Sequence of the first protein:
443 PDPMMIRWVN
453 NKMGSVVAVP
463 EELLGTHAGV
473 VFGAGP

Sequence of the second protein:
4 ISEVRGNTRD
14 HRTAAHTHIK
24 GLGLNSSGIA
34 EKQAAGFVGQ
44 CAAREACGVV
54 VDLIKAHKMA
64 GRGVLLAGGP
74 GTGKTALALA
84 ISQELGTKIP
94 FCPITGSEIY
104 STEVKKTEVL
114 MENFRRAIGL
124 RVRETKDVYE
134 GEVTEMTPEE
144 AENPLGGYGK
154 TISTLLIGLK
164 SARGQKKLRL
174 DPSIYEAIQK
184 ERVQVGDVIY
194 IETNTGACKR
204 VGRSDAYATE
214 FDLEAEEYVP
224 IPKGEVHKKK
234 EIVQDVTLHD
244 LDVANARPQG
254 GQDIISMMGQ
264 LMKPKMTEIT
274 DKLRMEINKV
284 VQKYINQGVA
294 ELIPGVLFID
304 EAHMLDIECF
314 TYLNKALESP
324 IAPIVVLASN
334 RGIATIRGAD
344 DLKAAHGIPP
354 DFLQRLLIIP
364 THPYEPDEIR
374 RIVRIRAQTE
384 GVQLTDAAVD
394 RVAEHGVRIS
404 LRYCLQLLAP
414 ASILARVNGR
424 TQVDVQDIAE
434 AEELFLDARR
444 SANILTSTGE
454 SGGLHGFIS

This data describes a binding interaction between two proteins.

Interface contacts:
Residue S176 in the second protein is in contact with residue W450 in the first protein (closest heavy-atom distance 4.2 Å).
Residue I181 in the second protein interacts with residue V473 in the first protein (closest heavy-atom distance 3.8 Å).
Residue P141 in the second protein contacts residue F474 in the first protein (closest heavy-atom distance 3.7 Å).
Residue T154 in the second protein is in contact with residue V459 in the first protein (closest heavy-atom distance 3.4 Å).
Residue P141 in the second protein contacts residue G475 in the first protein (closest heavy-atom distance 4.5 Å).
Residue L148 in the second protein is in contact with residue V458 in the first protein (closest heavy-atom distance 4.5 Å).
Residue Y178 in the second protein contacts residue I448 in the first protein (closest heavy-atom distance 3.6 Å).
Residue G152 in the second protein contacts residue V461 in the first protein (closest heavy-atom distance 2.7 Å).
Residue Q182 in the second protein is in contact with residue V473 in the first protein (closest heavy-atom distance 3.8 Å).
Residue Y151 in the second protein contacts residue P443 in the first protein (closest heavy-atom distance 4.2 Å).
Residue T154 in the second protein interacts with residue A460 in the first protein (closest heavy-atom distance 4.4 Å).
Residue S156 in the second protein interacts with residue V458 in the first protein (closest heavy-atom distance 3.8 Å).
Residue K153 in the second protein is in contact with residue A460 in the first protein (closest heavy-atom distance 3.6 Å).
Residue Y151 in the second protein contacts residue M447 in the first protein (closest heavy-atom distance 4.5 Å).
Residue G152 in the second protein is in contact with residue P462 in the first protein (closest heavy-atom distance 4.2 Å).
Residue I155 in the second protein is in contact with residue V458 in the first protein (closest heavy-atom distance 3.7 Å).
Residue Y151 in the second protein interacts with residue A460 in the first protein (closest heavy-atom distance 3.6 Å).
Residue Y178 in the second protein is in contact with residue V473 in the first protein (closest heavy-atom distance 4.3 Å).
Residue S176 in the second protein interacts with residue V459 in the first protein (closest heavy-atom distance 4.6 Å).
Residue S156 in the second protein interacts with residue S457 in the first protein (closest heavy-atom distance 3.3 Å).
Residue P175 in the second protein contacts residue V459 in the first protein (closest heavy-atom distance 3.6 Å).
Residue I155 in the second protein contacts residue V459 in the first protein (closest heavy-atom distance 3.1 Å).
Residue Y151 in the second protein is in contact with residue R449 in the first protein (closest heavy-atom distance 3.1 Å).
Residue Y151 in the second protein contacts residue V461 in the first protein (closest heavy-atom distance 3.4 Å).
Residue G152 in the second protein contacts residue E463 in the first protein (closest heavy-atom distance 4.1 Å).
Residue I155 in the second protein is in contact with residue F474 in the first protein (closest heavy-atom distance 3.4 Å).
Residue P175 in the second protein interacts with residue V458 in the first protein (closest heavy-atom distance 4.7 Å).
Residue P141 in the second protein contacts residue V473 in the first protein (closest heavy-atom distance 4.2 Å).
Residue Y151 in the second protein contacts residue P462 in the first protein (closest heavy-atom distance 3.7 Å).
Residue Q182 in the second protein interacts with residue A470 in the first protein (closest heavy-atom distance 3.0 Å).
Residue G150 in the second protein contacts residue P443 in the first protein (closest heavy-atom distance 4.2 Å).
Residue Y151 in the second protein contacts residue E463 in the first protein (closest heavy-atom distance 4.8 Å).
Residue Y178 in the second protein contacts residue F474 in the first protein (closest heavy-atom distance 3.5 Å).
Residue Q182 in the second protein contacts residue I448 in the first protein (closest heavy-atom distance 4.8 Å).
Residue K153 in the second protein interacts with residue V459 in the first protein (closest heavy-atom distance 3.8 Å).
Residue K153 in the second protein is in contact with residue L466 in the first protein (closest heavy-atom distance 3.8 Å).
Residue Y178 in the second protein interacts with residue V459 in the first protein (closest heavy-atom distance 4.1 Å).
Residue T154 in the second protein interacts with residue V458 in the first protein (closest heavy-atom distance 4.0 Å).
Residue Y178 in the second protein contacts residue W450 in the first protein (closest heavy-atom distance 5.0 Å).
Residue Y151 in the second protein contacts residue D444 in the first protein (closest heavy-atom distance 4.1 Å).
Residue K153 in the second protein is in contact with residue F474 in the first protein (closest heavy-atom distance 4.1 Å).
Residue K153 in the second protein contacts residue V461 in the first protein (closest heavy-atom distance 3.0 Å).
Residue P175 in the second protein interacts with residue W450 in the first protein (closest heavy-atom distance 4.9 Å).
Residue A144 in the second protein is in contact with residue V458 in the first protein (closest heavy-atom distance 3.8 Å).
Residue G152 in the second protein is in contact with residue L466 in the first protein (closest heavy-atom distance 4.6 Å).
Residue L148 in the second protein is in contact with residue R449 in the first protein (closest heavy-atom distance 4.3 Å).
Residue I155 in the second protein contacts residue S457 in the first protein (closest heavy-atom distance 4.4 Å).
Residue P175 in the second protein contacts residue S457 in the first protein (closest heavy-atom distance 3.6 Å).
Residue Q182 in the second protein is in contact with residue G471 in the first protein (closest heavy-atom distance 5.0 Å).
Residue D174 in the second protein interacts with residue S457 in the first protein (closest heavy-atom distance 2.5 Å).
Residue M139 in the second protein contacts residue V473 in the first protein (closest heavy-atom distance 4.7 Å).
Residue Q182 in the second protein contacts residue F474 in the first protein (closest heavy-atom distance 3.6 Å).
Residue D174 in the second protein is in contact with residue W450 in the first protein (closest heavy-atom distance 3.9 Å).
Residue L148 in the second protein is in contact with residue V451 in the first protein (closest heavy-atom distance 4.0 Å).
Residue L158 in the second protein contacts residue V473 in the first protein (closest heavy-atom distance 4.2 Å).
Residue L148 in the second protein contacts residue A460 in the first protein (closest heavy-atom distance 3.8 Å).